Residue-level contacts at the interface:
Residue W583 in chain A is in contact with residue V310 in chain B (closest heavy-atom distance 3.6 Å).
Residue R40 in chain A contacts residue D313 in chain B (closest heavy-atom distance 3.0 Å).
Residue N580 in chain A is in contact with residue D313 in chain B (closest heavy-atom distance 3.5 Å).
Residue W583 in chain A is in contact with residue W315 in chain B (closest heavy-atom distance 3.2 Å).
Residue R640 in chain A interacts with residue K307 in chain B (closest heavy-atom distance 3.7 Å).
Residue T302 in chain A is in contact with residue L265 in chain B (closest heavy-atom distance 3.5 Å).
Residue L299 in chain A interacts with residue E290 in chain B (closest heavy-atom distance 3.8 Å).
Residue R542 in chain A contacts residue F312 in chain B (closest heavy-atom distance 2.4 Å).
Residue T302 in chain A contacts residue E290 in chain B (closest heavy-atom distance 3.7 Å).
Residue S646 in chain A contacts residue E288 in chain B (closest heavy-atom distance 2.4 Å).
Residue K529 in chain A contacts residue D171 in chain B (closest heavy-atom distance 3.3 Å).
Residue R633 in chain A interacts with residue K304 in chain B (closest heavy-atom distance 3.8 Å).
Residue V307 in chain A interacts with residue N205 in chain B (closest heavy-atom distance 3.7 Å).
Residue A526 in chain A interacts with residue L247 in chain B (closest heavy-atom distance 3.6 Å).
Residue E530 in chain A is in contact with residue D171 in chain B (closest heavy-atom distance 3.3 Å).
Residue R542 in chain A is in contact with residue E314 in chain B (closest heavy-atom distance 2.8 Å).
Residue R640 in chain A contacts residue D306 in chain B (closest heavy-atom distance 2.4 Å).
Residue H456 in chain A is in contact with residue N205 in chain B (closest heavy-atom distance 3.5 Å).
Residue L527 in chain A interacts with residue I175 in chain B (closest heavy-atom distance 3.8 Å).
Residue M505 in chain A contacts residue D250 in chain B (closest heavy-atom distance 3.3 Å).
Residue F467 in chain A contacts residue E254 in chain B (closest heavy-atom distance 3.1 Å).
Residue F576 in chain A is in contact with residue W315 in chain B (closest heavy-atom distance 3.3 Å).
Residue Q579 in chain A is in contact with residue W315 in chain B (closest heavy-atom distance 3.6 Å).
Residue R303 in chain A interacts with residue L265 in chain B (closest heavy-atom distance 3.4 Å).
Residue T499 in chain A interacts with residue Y311 in chain B (closest heavy-atom distance 3.6 Å).
Residue R303 in chain A interacts with residue T264 in chain B (closest heavy-atom distance 3.8 Å).
Residue N580 in chain A is in contact with residue Y311 in chain B (closest heavy-atom distance 3.7 Å).
Residue L527 in chain A is in contact with residue L247 in chain B (closest heavy-atom distance 3.8 Å).
Residue W583 in chain A is in contact with residue D313 in chain B (closest heavy-atom distance 3.2 Å).
Residue R643 in chain A contacts residue E288 in chain B (closest heavy-atom distance 3.5 Å).
Residue L527 in chain A interacts with residue I172 in chain B (closest heavy-atom distance 3.5 Å).
Residue N580 in chain A is in contact with residue E314 in chain B (closest heavy-atom distance 3.4 Å).
Residue V491 in chain A interacts with residue E290 in chain B (closest heavy-atom distance 3.9 Å).
Residue F576 in chain A interacts with residue E314 in chain B (closest heavy-atom distance 3.2 Å).
Residue C510 in chain A is in contact with residue Y249 in chain B (closest heavy-atom distance 3.2 Å).
Residue S462 in chain A interacts with residue A209 in chain B (closest heavy-atom distance 3.6 Å).
Residue S498 in chain A interacts with residue S292 in chain B (closest heavy-atom distance 3.7 Å).
Residue H448 in chain A interacts with residue Y208 in chain B (closest heavy-atom distance 3.9 Å).
Residue Y494 in chain A contacts residue E290 in chain B (closest heavy-atom distance 3.2 Å).
Residue S524 in chain A interacts with residue L243 in chain B (closest heavy-atom distance 3.9 Å).
Residue R509 in chain A interacts with residue D250 in chain B (closest heavy-atom distance 3.8 Å).
Residue N584 in chain A contacts residue V310 in chain B (closest heavy-atom distance 4.0 Å).
Residue R506 in chain A is in contact with residue Y249 in chain B (closest heavy-atom distance 2.3 Å).
Residue P44 in chain A interacts with residue W315 in chain B (closest heavy-atom distance 3.8 Å).
Residue T525 in chain A is in contact with residue L247 in chain B (closest heavy-atom distance 3.3 Å).
Residue Y494 in chain A interacts with residue D251 in chain B (closest heavy-atom distance 3.2 Å).
Residue K529 in chain A is in contact with residue I172 in chain B (closest heavy-atom distance 3.7 Å).
Residue R509 in chain A contacts residue Y249 in chain B (closest heavy-atom distance 3.3 Å).
Residue S642 in chain A is in contact with residue E288 in chain B (closest heavy-atom distance 2.4 Å).
Residue S449 in chain A contacts residue N205 in chain B (closest heavy-atom distance 2.5 Å).
Residue I459 in chain A contacts residue N205 in chain B (closest heavy-atom distance 3.7 Å).
Residue R40 in chain A interacts with residue W315 in chain B (closest heavy-atom distance 3.1 Å).
Residue N43 in chain A interacts with residue W315 in chain B (closest heavy-atom distance 3.2 Å).
Residue K591 in chain A is in contact with residue H305 in chain B (closest heavy-atom distance 2.4 Å).
Residue L42 in chain A is in contact with residue W315 in chain B (closest heavy-atom distance 4.0 Å).
Residue N298 in chain A is in contact with residue E289 in chain B (closest heavy-atom distance 2.9 Å).
Residue V637 in chain A contacts residue D306 in chain B (closest heavy-atom distance 3.9 Å).
Residue M505 in chain A interacts with residue D251 in chain B (closest heavy-atom distance 3.2 Å).
Residue Q39 in chain A interacts with residue W315 in chain B (closest heavy-atom distance 3.2 Å).
Residue H448 in chain A contacts residue N205 in chain B (closest heavy-atom distance 4.0 Å).

Sequence of chain A:
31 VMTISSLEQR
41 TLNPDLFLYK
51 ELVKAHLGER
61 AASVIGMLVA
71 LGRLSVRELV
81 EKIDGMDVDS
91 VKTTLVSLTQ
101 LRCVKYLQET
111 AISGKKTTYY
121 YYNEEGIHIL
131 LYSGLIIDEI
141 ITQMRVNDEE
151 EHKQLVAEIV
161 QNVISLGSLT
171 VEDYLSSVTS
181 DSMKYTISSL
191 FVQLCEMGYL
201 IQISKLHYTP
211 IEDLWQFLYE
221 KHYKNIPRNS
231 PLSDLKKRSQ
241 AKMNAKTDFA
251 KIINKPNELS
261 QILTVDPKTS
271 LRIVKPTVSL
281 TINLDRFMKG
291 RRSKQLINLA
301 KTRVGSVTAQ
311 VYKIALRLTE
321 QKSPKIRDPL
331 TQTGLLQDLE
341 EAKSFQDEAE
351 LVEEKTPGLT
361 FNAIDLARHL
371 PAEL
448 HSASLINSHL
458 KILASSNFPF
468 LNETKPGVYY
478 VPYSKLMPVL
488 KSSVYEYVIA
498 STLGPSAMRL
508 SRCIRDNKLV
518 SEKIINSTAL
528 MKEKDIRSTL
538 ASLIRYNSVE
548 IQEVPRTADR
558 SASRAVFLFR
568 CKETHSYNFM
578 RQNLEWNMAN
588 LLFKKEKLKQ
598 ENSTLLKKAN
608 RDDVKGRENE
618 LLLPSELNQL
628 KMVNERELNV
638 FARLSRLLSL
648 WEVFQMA

These two protein chains interact to form a complex.

Sequence of chain B:
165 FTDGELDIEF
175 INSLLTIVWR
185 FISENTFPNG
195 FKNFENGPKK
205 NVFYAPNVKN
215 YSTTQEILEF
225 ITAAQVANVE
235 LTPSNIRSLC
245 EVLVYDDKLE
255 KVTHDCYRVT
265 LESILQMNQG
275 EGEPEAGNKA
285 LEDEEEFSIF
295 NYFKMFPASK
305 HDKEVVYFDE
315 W